Sequence of protein 1:
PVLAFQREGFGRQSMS

Interface contacts:
Residue F213 in protein 2 is in contact with residue S17 in protein 1 (closest heavy-atom distance 3.8 Å).
Residue M144 in protein 2 interacts with residue F6 in protein 1 (closest heavy-atom distance 3.6 Å).
Residue P217 in protein 2 contacts residue M16 in protein 1 (closest heavy-atom distance 4.1 Å).
Residue M141 in protein 2 is in contact with residue F6 in protein 1 (closest heavy-atom distance 3.7 Å).
Residue L181 in protein 2 is in contact with residue F6 in protein 1 (closest heavy-atom distance 3.9 Å).
Residue R148 in protein 2 is in contact with residue P2 in protein 1 (closest heavy-atom distance 3.7 Å).
Residue L270 in protein 2 is in contact with residue G12 in protein 1 (closest heavy-atom distance 4.0 Å).
Residue M141 in protein 2 is in contact with residue R13 in protein 1 (closest heavy-atom distance 3.9 Å).
Residue N218 in protein 2 contacts residue R13 in protein 1 (closest heavy-atom distance 3.4 Å).
Residue R148 in protein 2 is in contact with residue V3 in protein 1 (closest heavy-atom distance 2.9 Å).
Residue G257 in protein 2 interacts with residue A5 in protein 1 (closest heavy-atom distance 3.3 Å).
Residue G215 in protein 2 is in contact with residue Q14 in protein 1 (closest heavy-atom distance 4.3 Å).
Residue S64 in protein 2 contacts residue S15 in protein 1 (closest heavy-atom distance 3.7 Å).
Residue R250 in protein 2 interacts with residue F6 in protein 1 (closest heavy-atom distance 3.5 Å).
Residue F213 in protein 2 interacts with residue M16 in protein 1 (closest heavy-atom distance 4.0 Å).
Residue R250 in protein 2 contacts residue A5 in protein 1 (closest heavy-atom distance 4.2 Å).
Residue E267 in protein 2 interacts with residue F11 in protein 1 (closest heavy-atom distance 3.8 Å).
Residue C214 in protein 2 is in contact with residue M16 in protein 1 (closest heavy-atom distance 3.2 Å).
Residue G249 in protein 2 is in contact with residue F6 in protein 1 (closest heavy-atom distance 3.3 Å).
Residue M199 in protein 2 is in contact with residue S17 in protein 1 (closest heavy-atom distance 3.4 Å).
Residue N265 in protein 2 contacts residue F11 in protein 1 (closest heavy-atom distance 3.5 Å).
Residue G215 in protein 2 interacts with residue M16 in protein 1 (closest heavy-atom distance 2.9 Å).
Residue G215 in protein 2 interacts with residue S15 in protein 1 (closest heavy-atom distance 3.8 Å).
Residue I255 in protein 2 contacts residue F11 in protein 1 (closest heavy-atom distance 3.5 Å).
Residue V256 in protein 2 interacts with residue F11 in protein 1 (closest heavy-atom distance 3.8 Å).
Residue D139 in protein 2 is in contact with residue R8 in protein 1 (closest heavy-atom distance 2.9 Å).
Residue L270 in protein 2 interacts with residue F11 in protein 1 (closest heavy-atom distance 4.3 Å).
Residue D182 in protein 2 is in contact with residue R8 in protein 1 (closest heavy-atom distance 2.8 Å).
Residue E245 in protein 2 contacts residue R13 in protein 1 (closest heavy-atom distance 3.0 Å).
Residue P217 in protein 2 contacts residue Q14 in protein 1 (closest heavy-atom distance 3.0 Å).
Residue G249 in protein 2 interacts with residue A5 in protein 1 (closest heavy-atom distance 3.4 Å).
Residue K180 in protein 2 interacts with residue R13 in protein 1 (closest heavy-atom distance 4.4 Å).
Residue E245 in protein 2 is in contact with residue F6 in protein 1 (closest heavy-atom distance 3.5 Å).
Residue G257 in protein 2 is in contact with residue L4 in protein 1 (closest heavy-atom distance 2.9 Å).
Residue Q145 in protein 2 is in contact with residue R8 in protein 1 (closest heavy-atom distance 3.9 Å).
Residue T216 in protein 2 is in contact with residue S15 in protein 1 (closest heavy-atom distance 3.8 Å).
Residue D353 in protein 2 is in contact with residue R8 in protein 1 (closest heavy-atom distance 3.2 Å).
Residue T216 in protein 2 interacts with residue R13 in protein 1 (closest heavy-atom distance 3.3 Å).
Residue Q355 in protein 2 is in contact with residue R8 in protein 1 (closest heavy-atom distance 4.2 Å).
Residue C214 in protein 2 contacts residue S17 in protein 1 (closest heavy-atom distance 3.3 Å).
Residue P217 in protein 2 contacts residue G12 in protein 1 (closest heavy-atom distance 3.6 Å).
Residue S251 in protein 2 interacts with residue F6 in protein 1 (closest heavy-atom distance 4.1 Å).
Residue F142 in protein 2 interacts with residue R8 in protein 1 (closest heavy-atom distance 3.5 Å).
Residue D178 in protein 2 contacts residue S15 in protein 1 (closest heavy-atom distance 2.9 Å).
Residue T266 in protein 2 interacts with residue F11 in protein 1 (closest heavy-atom distance 3.3 Å).
Residue G257 in protein 2 is in contact with residue Q7 in protein 1 (closest heavy-atom distance 3.7 Å).
Residue F356 in protein 2 interacts with residue R8 in protein 1 (closest heavy-atom distance 3.7 Å).
Residue S251 in protein 2 is in contact with residue R13 in protein 1 (closest heavy-atom distance 3.8 Å).
Residue T216 in protein 2 is in contact with residue G12 in protein 1 (closest heavy-atom distance 3.3 Å).
Residue M141 in protein 2 contacts residue R8 in protein 1 (closest heavy-atom distance 3.3 Å).
Residue T216 in protein 2 is in contact with residue Q14 in protein 1 (closest heavy-atom distance 3.8 Å).
Residue Y219 in protein 2 interacts with residue R13 in protein 1 (closest heavy-atom distance 3.2 Å).
Residue K180 in protein 2 interacts with residue S15 in protein 1 (closest heavy-atom distance 4.1 Å).
Residue Q145 in protein 2 is in contact with residue F6 in protein 1 (closest heavy-atom distance 3.0 Å).
Residue V256 in protein 2 contacts residue R13 in protein 1 (closest heavy-atom distance 3.5 Å).
Residue Y65 in protein 2 is in contact with residue S17 in protein 1 (closest heavy-atom distance 4.2 Å).
Residue N218 in protein 2 interacts with residue G12 in protein 1 (closest heavy-atom distance 2.9 Å).
Residue R148 in protein 2 contacts residue F6 in protein 1 (closest heavy-atom distance 4.2 Å).
Residue M199 in protein 2 is in contact with residue M16 in protein 1 (closest heavy-atom distance 4.0 Å).
Residue M199 in protein 2 interacts with residue S15 in protein 1 (closest heavy-atom distance 3.8 Å).

Sequence of protein 2:
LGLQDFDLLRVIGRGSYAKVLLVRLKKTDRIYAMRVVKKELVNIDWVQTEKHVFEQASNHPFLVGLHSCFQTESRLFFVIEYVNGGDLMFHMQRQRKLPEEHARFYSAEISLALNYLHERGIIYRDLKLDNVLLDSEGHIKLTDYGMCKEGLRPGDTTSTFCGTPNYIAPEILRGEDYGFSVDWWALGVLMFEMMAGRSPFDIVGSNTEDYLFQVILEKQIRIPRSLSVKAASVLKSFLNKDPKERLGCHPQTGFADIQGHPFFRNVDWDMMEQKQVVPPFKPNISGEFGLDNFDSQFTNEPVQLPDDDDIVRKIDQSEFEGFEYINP

These two protein chains interact to form a complex.